This data describes a binding interaction between two proteins.

Sequence of chain A:
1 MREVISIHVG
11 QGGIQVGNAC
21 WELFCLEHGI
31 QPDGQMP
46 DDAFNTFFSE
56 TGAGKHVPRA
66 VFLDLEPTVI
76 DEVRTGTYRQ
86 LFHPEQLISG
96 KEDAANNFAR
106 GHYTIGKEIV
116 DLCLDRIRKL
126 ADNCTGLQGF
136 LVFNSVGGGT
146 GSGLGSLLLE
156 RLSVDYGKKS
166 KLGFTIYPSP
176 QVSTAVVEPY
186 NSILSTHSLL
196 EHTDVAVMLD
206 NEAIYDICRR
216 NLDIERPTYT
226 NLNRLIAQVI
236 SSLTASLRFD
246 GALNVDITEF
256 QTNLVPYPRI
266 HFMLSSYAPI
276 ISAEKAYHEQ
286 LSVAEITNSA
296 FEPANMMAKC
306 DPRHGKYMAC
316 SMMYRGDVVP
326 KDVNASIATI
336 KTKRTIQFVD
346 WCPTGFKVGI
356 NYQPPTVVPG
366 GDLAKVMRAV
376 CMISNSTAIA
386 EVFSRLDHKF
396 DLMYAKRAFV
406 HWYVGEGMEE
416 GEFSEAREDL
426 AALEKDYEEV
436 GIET

Residue-level contacts at the interface:
Residue Q358 in chain A contacts residue Y138 in chain B (closest heavy-atom distance 3.7 Å).
Residue Q358 in chain A contacts residue F137 in chain B (closest heavy-atom distance 3.9 Å).
Residue Q15 in chain A is in contact with residue Y123 in chain B (closest heavy-atom distance 3.9 Å).
Residue Y83 in chain A interacts with residue Y123 in chain B (closest heavy-atom distance 4.0 Å).
Residue N18 in chain A contacts residue Y123 in chain B (closest heavy-atom distance 3.1 Å).
Residue Q15 in chain A contacts residue N120 in chain B (closest heavy-atom distance 3.9 Å).
Residue D245 in chain A interacts with residue Y138 in chain B (closest heavy-atom distance 2.9 Å).
Residue M1 in chain A contacts residue N142 in chain B (closest heavy-atom distance 3.3 Å).
Residue H28 in chain A contacts residue P96 in chain B (closest heavy-atom distance 4.3 Å).
Residue N18 in chain A contacts residue N120 in chain B (closest heavy-atom distance 4.1 Å).
Residue A48 in chain A interacts with residue K140 in chain B (closest heavy-atom distance 4.0 Å).
Residue G81 in chain A is in contact with residue R121 in chain B (closest heavy-atom distance 3.5 Å).
Residue Q31 in chain A interacts with residue Y102 in chain B (closest heavy-atom distance 2.5 Å).
Residue K370 in chain A interacts with residue F131 in chain B (closest heavy-atom distance 3.5 Å).
Residue V362 in chain A contacts residue E132 in chain B (closest heavy-atom distance 4.2 Å).
Residue P32 in chain A contacts residue P105 in chain B (closest heavy-atom distance 3.8 Å).
Residue D46 in chain A contacts residue D141 in chain B (closest heavy-atom distance 3.5 Å).
Residue N228 in chain A is in contact with residue Y123 in chain B (closest heavy-atom distance 3.1 Å).
Residue D245 in chain A is in contact with residue P139 in chain B (closest heavy-atom distance 3.4 Å).
Residue E77 in chain A contacts residue R121 in chain B (closest heavy-atom distance 2.4 Å).
Residue D46 in chain A contacts residue K140 in chain B (closest heavy-atom distance 3.2 Å).
Residue D47 in chain A is in contact with residue K146 in chain B (closest heavy-atom distance 4.0 Å).
Residue P37 in chain A interacts with residue S101 in chain B (closest heavy-atom distance 3.3 Å).
Residue Q358 in chain A interacts with residue R136 in chain B (closest heavy-atom distance 3.5 Å).
Residue E77 in chain A contacts residue T118 in chain B (closest heavy-atom distance 3.8 Å).
Residue Y282 in chain A is in contact with residue F131 in chain B (closest heavy-atom distance 4.3 Å).
Residue R243 in chain A interacts with residue K140 in chain B (closest heavy-atom distance 4.2 Å).
Residue A19 in chain A is in contact with residue Y123 in chain B (closest heavy-atom distance 4.1 Å).
Residue P364 in chain A contacts residue P128 in chain B (closest heavy-atom distance 4.3 Å).
Residue Y357 in chain A interacts with residue I90 in chain B (closest heavy-atom distance 4.2 Å).
Residue G29 in chain A contacts residue L97 in chain B (closest heavy-atom distance 3.2 Å).
Residue P37 in chain A contacts residue L97 in chain B (closest heavy-atom distance 3.7 Å).
Residue T80 in chain A interacts with residue G108 in chain B (closest heavy-atom distance 4.3 Å).
Residue T225 in chain A is in contact with residue Y123 in chain B (closest heavy-atom distance 3.9 Å).
Residue F244 in chain A interacts with residue K140 in chain B (closest heavy-atom distance 3.4 Å).
Residue D245 in chain A interacts with residue K140 in chain B (closest heavy-atom distance 3.2 Å).
Residue E27 in chain A interacts with residue F95 in chain B (closest heavy-atom distance 3.4 Å).
Residue R229 in chain A is in contact with residue Y123 in chain B (closest heavy-atom distance 3.8 Å).
Residue P364 in chain A interacts with residue L126 in chain B (closest heavy-atom distance 3.7 Å).
Residue L26 in chain A interacts with residue F95 in chain B (closest heavy-atom distance 3.8 Å).
Residue E77 in chain A contacts residue N120 in chain B (closest heavy-atom distance 4.1 Å).
Residue T80 in chain A contacts residue R121 in chain B (closest heavy-atom distance 3.4 Å).
Residue Q31 in chain A interacts with residue K103 in chain B (closest heavy-atom distance 3.5 Å).
Residue T82 in chain A interacts with residue P105 in chain B (closest heavy-atom distance 3.7 Å).
Residue F244 in chain A contacts residue Y138 in chain B (closest heavy-atom distance 3.1 Å).
Residue G29 in chain A interacts with residue F95 in chain B (closest heavy-atom distance 3.6 Å).
Residue H28 in chain A is in contact with residue F95 in chain B (closest heavy-atom distance 4.3 Å).
Residue P37 in chain A is in contact with residue K103 in chain B (closest heavy-atom distance 3.8 Å).
Residue D47 in chain A is in contact with residue K140 in chain B (closest heavy-atom distance 2.9 Å).
Residue Q31 in chain A contacts residue S101 in chain B (closest heavy-atom distance 2.8 Å).
Residue P32 in chain A contacts residue Y102 in chain B (closest heavy-atom distance 3.5 Å).
Residue E27 in chain A contacts residue F137 in chain B (closest heavy-atom distance 4.0 Å).
Residue R2 in chain A contacts residue K140 in chain B (closest heavy-atom distance 3.3 Å).
Residue T80 in chain A interacts with residue L109 in chain B (closest heavy-atom distance 3.4 Å).
Residue A48 in chain A contacts residue P139 in chain B (closest heavy-atom distance 4.2 Å).
Residue R2 in chain A interacts with residue N142 in chain B (closest heavy-atom distance 4.2 Å).
Residue D46 in chain A is in contact with residue P139 in chain B (closest heavy-atom distance 3.9 Å).
Residue L242 in chain A interacts with residue K140 in chain B (closest heavy-atom distance 4.2 Å).
Residue R84 in chain A contacts residue G108 in chain B (closest heavy-atom distance 4.3 Å).
Residue P364 in chain A is in contact with residue E132 in chain B (closest heavy-atom distance 4.0 Å).

Sequence of chain B:
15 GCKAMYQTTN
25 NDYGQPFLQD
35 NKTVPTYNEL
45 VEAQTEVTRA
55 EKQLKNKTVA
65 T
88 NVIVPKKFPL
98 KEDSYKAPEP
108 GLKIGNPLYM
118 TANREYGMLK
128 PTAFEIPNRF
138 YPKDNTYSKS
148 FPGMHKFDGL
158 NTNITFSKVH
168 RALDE